These two protein chains interact to form a complex.

Residue-level contacts at the interface:
Residue L1480 in protein 1 contacts residue I231 in protein 2 (closest heavy-atom distance 3.9 Å).
Residue T1493 in protein 1 contacts residue L246 in protein 2 (closest heavy-atom distance 3.6 Å).
Residue W1458 in protein 1 interacts with residue L246 in protein 2 (closest heavy-atom distance 3.0 Å).
Residue K1535 in protein 1 is in contact with residue Q205 in protein 2 (closest heavy-atom distance 2.9 Å).
Residue Q1455 in protein 1 interacts with residue I252 in protein 2 (closest heavy-atom distance 2.6 Å).
Residue F1495 in protein 1 contacts residue A230 in protein 2 (closest heavy-atom distance 3.6 Å).
Residue R1474 in protein 1 is in contact with residue V234 in protein 2 (closest heavy-atom distance 3.1 Å).
Residue H1532 in protein 1 is in contact with residue W242 in protein 2 (closest heavy-atom distance 3.5 Å).
Residue S925 in protein 1 is in contact with residue Q202 in protein 2 (closest heavy-atom distance 2.8 Å).
Residue W1458 in protein 1 is in contact with residue G250 in protein 2 (closest heavy-atom distance 3.9 Å).
Residue F1525 in protein 1 interacts with residue M201 in protein 2 (closest heavy-atom distance 3.4 Å).
Residue A924 in protein 1 interacts with residue Q202 in protein 2 (closest heavy-atom distance 4.0 Å).
Residue R1499 in protein 1 interacts with residue W242 in protein 2 (closest heavy-atom distance 3.6 Å).
Residue A1468 in protein 1 interacts with residue Y236 in protein 2 (closest heavy-atom distance 3.7 Å).
Residue E1393 in protein 1 interacts with residue L209 in protein 2 (closest heavy-atom distance 3.7 Å).
Residue N1538 in protein 1 contacts residue D206 in protein 2 (closest heavy-atom distance 3.6 Å).
Residue N1540 in protein 1 interacts with residue E207 in protein 2 (closest heavy-atom distance 3.9 Å).
Residue L1494 in protein 1 contacts residue L246 in protein 2 (closest heavy-atom distance 3.3 Å).
Residue E1571 in protein 1 contacts residue T212 in protein 2 (closest heavy-atom distance 2.8 Å).
Residue F1525 in protein 1 interacts with residue F204 in protein 2 (closest heavy-atom distance 3.4 Å).
Residue F1477 in protein 1 interacts with residue I227 in protein 2 (closest heavy-atom distance 3.4 Å).
Residue F1495 in protein 1 is in contact with residue I231 in protein 2 (closest heavy-atom distance 4.0 Å).
Residue R1543 in protein 1 interacts with residue D206 in protein 2 (closest heavy-atom distance 3.8 Å).
Residue R1474 in protein 1 interacts with residue E233 in protein 2 (closest heavy-atom distance 4.0 Å).
Residue T1337 in protein 1 is in contact with residue M201 in protein 2 (closest heavy-atom distance 3.4 Å).
Residue T1493 in protein 1 is in contact with residue W242 in protein 2 (closest heavy-atom distance 3.2 Å).
Residue F1477 in protein 1 is in contact with residue I231 in protein 2 (closest heavy-atom distance 3.6 Å).
Residue W1570 in protein 1 is in contact with residue T212 in protein 2 (closest heavy-atom distance 3.7 Å).
Residue Y1461 in protein 1 contacts residue E243 in protein 2 (closest heavy-atom distance 2.2 Å).
Residue R1499 in protein 1 interacts with residue V234 in protein 2 (closest heavy-atom distance 2.3 Å).
Residue Q1455 in protein 1 contacts residue N251 in protein 2 (closest heavy-atom distance 3.9 Å).
Residue F1477 in protein 1 is in contact with residue E228 in protein 2 (closest heavy-atom distance 3.7 Å).
Residue K1535 in protein 1 interacts with residue D206 in protein 2 (closest heavy-atom distance 3.8 Å).
Residue A1503 in protein 1 interacts with residue W242 in protein 2 (closest heavy-atom distance 3.8 Å).
Residue N1472 in protein 1 is in contact with residue Y236 in protein 2 (closest heavy-atom distance 3.3 Å).
Residue N1540 in protein 1 contacts residue D206 in protein 2 (closest heavy-atom distance 3.6 Å).
Residue S1018 in protein 1 is in contact with residue K249 in protein 2 (closest heavy-atom distance 4.0 Å).
Residue R1506 in protein 1 contacts residue Q245 in protein 2 (closest heavy-atom distance 3.1 Å).
Residue W1458 in protein 1 is in contact with residue L247 in protein 2 (closest heavy-atom distance 3.3 Å).
Residue T1528 in protein 1 is in contact with residue F204 in protein 2 (closest heavy-atom distance 3.5 Å).
Residue E1143 in protein 1 contacts residue I252 in protein 2 (closest heavy-atom distance 3.7 Å).
Residue I1547 in protein 1 contacts residue L211 in protein 2 (closest heavy-atom distance 2.6 Å).
Residue N1540 in protein 1 interacts with residue L209 in protein 2 (closest heavy-atom distance 2.3 Å).
Residue W1537 in protein 1 is in contact with residue F204 in protein 2 (closest heavy-atom distance 3.8 Å).
Residue R1474 in protein 1 interacts with residue Y236 in protein 2 (closest heavy-atom distance 4.0 Å).
Residue W1484 in protein 1 interacts with residue I227 in protein 2 (closest heavy-atom distance 3.7 Å).
Residue P1489 in protein 1 contacts residue G250 in protein 2 (closest heavy-atom distance 3.8 Å).
Residue R1499 in protein 1 contacts residue N239 in protein 2 (closest heavy-atom distance 2.5 Å).
Residue W1458 in protein 1 is in contact with residue N251 in protein 2 (closest heavy-atom distance 3.9 Å).
Residue R1474 in protein 1 is in contact with residue I231 in protein 2 (closest heavy-atom distance 3.1 Å).
Residue R1506 in protein 1 interacts with residue E241 in protein 2 (closest heavy-atom distance 4.0 Å).
Residue I1553 in protein 1 contacts residue L211 in protein 2 (closest heavy-atom distance 2.5 Å).
Residue L1494 in protein 1 contacts residue W242 in protein 2 (closest heavy-atom distance 3.6 Å).
Residue L1539 in protein 1 is in contact with residue D206 in protein 2 (closest heavy-atom distance 2.9 Å).
Residue S1530 in protein 1 contacts residue F204 in protein 2 (closest heavy-atom distance 3.3 Å).
Residue L1502 in protein 1 interacts with residue W242 in protein 2 (closest heavy-atom distance 3.1 Å).
Residue R1473 in protein 1 interacts with residue Y236 in protein 2 (closest heavy-atom distance 3.3 Å).
Residue R1474 in protein 1 interacts with residue N232 in protein 2 (closest heavy-atom distance 2.1 Å).
Residue R1543 in protein 1 contacts residue L209 in protein 2 (closest heavy-atom distance 3.4 Å).
Residue K1535 in protein 1 interacts with residue E207 in protein 2 (closest heavy-atom distance 3.4 Å).

Sequence of protein 2:
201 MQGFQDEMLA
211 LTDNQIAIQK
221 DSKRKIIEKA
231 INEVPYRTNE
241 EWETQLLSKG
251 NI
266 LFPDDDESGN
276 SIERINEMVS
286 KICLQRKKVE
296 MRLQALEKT

Sequence of protein 1:
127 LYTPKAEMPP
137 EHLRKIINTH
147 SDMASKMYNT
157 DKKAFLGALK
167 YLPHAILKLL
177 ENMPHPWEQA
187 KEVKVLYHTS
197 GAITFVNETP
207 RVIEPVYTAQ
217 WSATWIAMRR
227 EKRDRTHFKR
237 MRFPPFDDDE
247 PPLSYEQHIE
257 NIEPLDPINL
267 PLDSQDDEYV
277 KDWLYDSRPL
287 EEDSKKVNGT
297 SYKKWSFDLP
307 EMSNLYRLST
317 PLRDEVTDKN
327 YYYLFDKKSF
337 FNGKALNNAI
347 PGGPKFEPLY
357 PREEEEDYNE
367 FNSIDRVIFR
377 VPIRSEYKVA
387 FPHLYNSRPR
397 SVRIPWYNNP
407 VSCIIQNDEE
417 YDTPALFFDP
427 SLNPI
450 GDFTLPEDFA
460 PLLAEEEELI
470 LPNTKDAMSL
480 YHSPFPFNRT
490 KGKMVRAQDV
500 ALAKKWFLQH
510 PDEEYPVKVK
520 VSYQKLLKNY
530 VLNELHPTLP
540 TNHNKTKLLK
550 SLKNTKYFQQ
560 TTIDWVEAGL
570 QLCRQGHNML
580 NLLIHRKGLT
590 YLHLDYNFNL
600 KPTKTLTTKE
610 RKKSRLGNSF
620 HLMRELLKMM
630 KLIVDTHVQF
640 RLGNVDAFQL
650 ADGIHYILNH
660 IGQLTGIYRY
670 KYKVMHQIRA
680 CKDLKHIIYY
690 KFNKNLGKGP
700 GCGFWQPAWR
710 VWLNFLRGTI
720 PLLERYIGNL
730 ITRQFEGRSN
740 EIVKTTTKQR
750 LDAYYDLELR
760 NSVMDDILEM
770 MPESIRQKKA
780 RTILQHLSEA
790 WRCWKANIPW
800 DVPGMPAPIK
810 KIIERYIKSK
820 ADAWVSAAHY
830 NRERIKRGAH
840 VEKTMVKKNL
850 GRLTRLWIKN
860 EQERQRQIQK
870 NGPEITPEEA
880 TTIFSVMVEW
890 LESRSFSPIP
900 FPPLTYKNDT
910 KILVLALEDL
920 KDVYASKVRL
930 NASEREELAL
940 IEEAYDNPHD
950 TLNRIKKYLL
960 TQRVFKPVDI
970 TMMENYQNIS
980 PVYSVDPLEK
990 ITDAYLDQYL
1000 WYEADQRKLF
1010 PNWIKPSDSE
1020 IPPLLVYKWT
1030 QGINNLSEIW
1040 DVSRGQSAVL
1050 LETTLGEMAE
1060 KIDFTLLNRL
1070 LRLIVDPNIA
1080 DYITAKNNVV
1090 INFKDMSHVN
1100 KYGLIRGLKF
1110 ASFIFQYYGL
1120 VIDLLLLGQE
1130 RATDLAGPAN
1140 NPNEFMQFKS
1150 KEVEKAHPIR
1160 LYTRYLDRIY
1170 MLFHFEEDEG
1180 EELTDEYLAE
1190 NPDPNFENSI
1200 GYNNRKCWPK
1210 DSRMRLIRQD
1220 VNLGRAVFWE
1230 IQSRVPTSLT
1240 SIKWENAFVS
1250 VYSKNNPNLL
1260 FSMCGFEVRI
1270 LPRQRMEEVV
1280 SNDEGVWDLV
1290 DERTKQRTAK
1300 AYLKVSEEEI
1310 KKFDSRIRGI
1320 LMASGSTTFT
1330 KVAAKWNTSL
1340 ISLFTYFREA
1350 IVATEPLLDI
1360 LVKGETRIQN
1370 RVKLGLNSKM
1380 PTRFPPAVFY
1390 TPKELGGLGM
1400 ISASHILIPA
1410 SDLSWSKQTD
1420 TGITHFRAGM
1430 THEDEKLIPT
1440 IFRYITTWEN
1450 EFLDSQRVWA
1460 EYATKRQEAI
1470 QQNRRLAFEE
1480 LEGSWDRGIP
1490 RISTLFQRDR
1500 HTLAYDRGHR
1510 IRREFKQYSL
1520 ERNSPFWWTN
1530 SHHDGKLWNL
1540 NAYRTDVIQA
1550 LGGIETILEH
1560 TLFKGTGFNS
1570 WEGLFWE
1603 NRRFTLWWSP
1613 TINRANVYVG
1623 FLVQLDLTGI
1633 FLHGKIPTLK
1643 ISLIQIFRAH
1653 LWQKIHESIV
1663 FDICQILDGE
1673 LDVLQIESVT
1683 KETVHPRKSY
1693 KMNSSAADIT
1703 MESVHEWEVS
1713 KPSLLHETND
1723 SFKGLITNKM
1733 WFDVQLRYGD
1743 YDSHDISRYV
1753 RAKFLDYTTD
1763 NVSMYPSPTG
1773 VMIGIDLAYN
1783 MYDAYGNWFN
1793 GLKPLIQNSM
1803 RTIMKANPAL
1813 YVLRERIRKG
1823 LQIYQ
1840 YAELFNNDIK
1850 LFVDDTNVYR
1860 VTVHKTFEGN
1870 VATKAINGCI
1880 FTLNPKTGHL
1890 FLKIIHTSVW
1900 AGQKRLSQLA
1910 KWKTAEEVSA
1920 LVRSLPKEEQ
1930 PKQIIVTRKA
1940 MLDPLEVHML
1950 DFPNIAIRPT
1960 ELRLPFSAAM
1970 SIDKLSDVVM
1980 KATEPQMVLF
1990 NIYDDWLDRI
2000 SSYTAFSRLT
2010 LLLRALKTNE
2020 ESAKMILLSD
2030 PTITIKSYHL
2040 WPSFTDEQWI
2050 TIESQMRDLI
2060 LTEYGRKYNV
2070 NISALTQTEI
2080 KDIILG